Sequence of chain A:
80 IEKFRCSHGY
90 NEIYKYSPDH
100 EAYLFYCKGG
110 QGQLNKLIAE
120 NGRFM

This data describes a binding interaction between two proteins.

Residue-level contacts at the interface:
Residue R224 in chain B interacts with residue A118 in chain A (closest heavy-atom distance 4.6 Å).
Residue Q225 in chain B interacts with residue A118 in chain A (closest heavy-atom distance 4.9 Å).
Residue S223 in chain B contacts residue A118 in chain A (closest heavy-atom distance 4.9 Å).
Residue Q225 in chain B is in contact with residue E119 in chain A (closest heavy-atom distance 4.7 Å).

Sequence of chain B:
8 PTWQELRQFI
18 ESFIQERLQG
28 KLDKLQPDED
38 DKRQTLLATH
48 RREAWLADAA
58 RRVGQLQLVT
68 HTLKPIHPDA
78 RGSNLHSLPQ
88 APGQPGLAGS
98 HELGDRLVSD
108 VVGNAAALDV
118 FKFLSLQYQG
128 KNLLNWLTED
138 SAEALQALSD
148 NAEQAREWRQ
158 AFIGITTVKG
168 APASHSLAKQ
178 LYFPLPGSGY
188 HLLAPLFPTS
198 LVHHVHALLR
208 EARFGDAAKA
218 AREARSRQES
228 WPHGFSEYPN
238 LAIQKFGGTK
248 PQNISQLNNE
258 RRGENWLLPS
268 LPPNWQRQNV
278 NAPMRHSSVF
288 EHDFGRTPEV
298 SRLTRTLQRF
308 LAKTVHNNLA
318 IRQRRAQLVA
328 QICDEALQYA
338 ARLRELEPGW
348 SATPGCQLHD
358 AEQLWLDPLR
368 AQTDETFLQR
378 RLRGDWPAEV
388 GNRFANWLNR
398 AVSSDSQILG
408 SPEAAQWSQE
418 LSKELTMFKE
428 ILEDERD